Sequence of the first protein:
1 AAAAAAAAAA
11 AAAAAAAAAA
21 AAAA

Contacts between the two chains:
Residue E119 in the second protein is in contact with residue A17 in the first protein (closest heavy-atom distance 3.3 Å).
Residue D121 in the second protein contacts residue A17 in the first protein (closest heavy-atom distance 4.7 Å).
Residue R125 in the second protein is in contact with residue A21 in the first protein (closest heavy-atom distance 3.0 Å).
Residue D121 in the second protein interacts with residue A15 in the first protein (closest heavy-atom distance 2.9 Å).
Residue T117 in the second protein is in contact with residue A18 in the first protein (closest heavy-atom distance 3.7 Å).
Residue E120 in the second protein is in contact with residue A14 in the first protein (closest heavy-atom distance 3.6 Å).
Residue R125 in the second protein contacts residue A22 in the first protein (closest heavy-atom distance 3.9 Å).
Residue E120 in the second protein interacts with residue A15 in the first protein (closest heavy-atom distance 3.2 Å).
Residue T117 in the second protein contacts residue A17 in the first protein (closest heavy-atom distance 4.6 Å).
Residue E119 in the second protein interacts with residue A19 in the first protein (closest heavy-atom distance 4.8 Å).
Residue T117 in the second protein is in contact with residue A19 in the first protein (closest heavy-atom distance 2.9 Å).
Residue E119 in the second protein contacts residue A15 in the first protein (closest heavy-atom distance 4.4 Å).
Residue V118 in the second protein interacts with residue A17 in the first protein (closest heavy-atom distance 3.5 Å).
Residue V118 in the second protein is in contact with residue A19 in the first protein (closest heavy-atom distance 4.8 Å).
Residue L122 in the second protein contacts residue A15 in the first protein (closest heavy-atom distance 4.8 Å).
Residue V118 in the second protein interacts with residue A16 in the first protein (closest heavy-atom distance 4.7 Å).
Residue E119 in the second protein interacts with residue A16 in the first protein (closest heavy-atom distance 4.1 Å).
Residue E119 in the second protein is in contact with residue A18 in the first protein (closest heavy-atom distance 4.7 Å).
Residue D121 in the second protein contacts residue A16 in the first protein (closest heavy-atom distance 4.9 Å).
Residue D121 in the second protein contacts residue A21 in the first protein (closest heavy-atom distance 3.9 Å).
Residue E120 in the second protein is in contact with residue A17 in the first protein (closest heavy-atom distance 4.7 Å).
Residue V118 in the second protein interacts with residue A18 in the first protein (closest heavy-atom distance 4.6 Å).
Residue E120 in the second protein interacts with residue A16 in the first protein (closest heavy-atom distance 4.2 Å).

These two protein chains interact to form a complex.

Sequence of the second protein:
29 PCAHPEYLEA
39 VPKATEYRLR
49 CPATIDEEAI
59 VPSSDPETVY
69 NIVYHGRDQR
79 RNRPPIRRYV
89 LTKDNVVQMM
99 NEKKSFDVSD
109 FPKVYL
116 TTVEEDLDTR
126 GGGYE